These two protein chains interact to form a complex.

Sequence of the first protein:
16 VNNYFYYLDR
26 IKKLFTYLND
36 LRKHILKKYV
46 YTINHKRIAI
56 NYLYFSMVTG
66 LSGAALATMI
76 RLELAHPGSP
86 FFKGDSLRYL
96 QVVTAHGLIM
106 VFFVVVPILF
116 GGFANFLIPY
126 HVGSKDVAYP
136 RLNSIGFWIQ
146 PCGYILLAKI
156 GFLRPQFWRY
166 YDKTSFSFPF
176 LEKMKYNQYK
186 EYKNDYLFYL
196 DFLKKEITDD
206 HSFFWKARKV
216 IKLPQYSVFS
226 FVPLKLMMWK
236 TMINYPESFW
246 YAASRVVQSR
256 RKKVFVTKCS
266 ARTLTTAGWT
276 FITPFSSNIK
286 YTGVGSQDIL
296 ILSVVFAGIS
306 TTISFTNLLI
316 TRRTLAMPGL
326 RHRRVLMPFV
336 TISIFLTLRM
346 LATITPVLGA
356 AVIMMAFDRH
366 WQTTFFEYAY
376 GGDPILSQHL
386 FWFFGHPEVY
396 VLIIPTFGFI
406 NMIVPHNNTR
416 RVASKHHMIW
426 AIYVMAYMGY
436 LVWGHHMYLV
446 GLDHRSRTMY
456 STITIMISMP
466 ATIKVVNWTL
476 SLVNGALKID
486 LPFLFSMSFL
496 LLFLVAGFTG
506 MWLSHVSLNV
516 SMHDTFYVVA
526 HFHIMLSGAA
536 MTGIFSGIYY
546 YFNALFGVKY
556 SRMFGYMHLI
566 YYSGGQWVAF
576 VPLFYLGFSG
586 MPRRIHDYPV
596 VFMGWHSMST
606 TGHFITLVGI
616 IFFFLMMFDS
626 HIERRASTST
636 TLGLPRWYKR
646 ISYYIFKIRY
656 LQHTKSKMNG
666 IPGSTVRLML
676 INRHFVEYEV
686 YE

Interface contacts:
Residue G324 in the first protein contacts residue E88 in the second protein (closest heavy-atom distance 3.3 Å).
Residue W425 in the first protein contacts residue A105 in the second protein (closest heavy-atom distance 4.5 Å).
Residue R450 in the first protein is in contact with residue N122 in the second protein (closest heavy-atom distance 3.1 Å).
Residue D448 in the first protein is in contact with residue Y123 in the second protein (closest heavy-atom distance 2.7 Å).
Residue M461 in the first protein contacts residue C112 in the second protein (closest heavy-atom distance 3.6 Å).
Residue L325 in the first protein is in contact with residue E88 in the second protein (closest heavy-atom distance 4.2 Å).
Residue H327 in the first protein is in contact with residue Q67 in the second protein (closest heavy-atom distance 3.1 Å).
Residue R328 in the first protein interacts with residue M89 in the second protein (closest heavy-atom distance 3.9 Å).
Residue M433 in the first protein contacts residue I108 in the second protein (closest heavy-atom distance 3.6 Å).
Residue M464 in the first protein interacts with residue W107 in the second protein (closest heavy-atom distance 3.7 Å).
Residue M464 in the first protein contacts residue I108 in the second protein (closest heavy-atom distance 3.7 Å).
Residue R450 in the first protein is in contact with residue Y123 in the second protein (closest heavy-atom distance 3.9 Å).
Residue V429 in the first protein is in contact with residue F104 in the second protein (closest heavy-atom distance 4.6 Å).
Residue T457 in the first protein interacts with residue Y115 in the second protein (closest heavy-atom distance 3.9 Å).
Residue R328 in the first protein contacts residue Q94 in the second protein (closest heavy-atom distance 4.0 Å).
Residue R450 in the first protein interacts with residue Y115 in the second protein (closest heavy-atom distance 5.0 Å).
Residue R328 in the first protein contacts residue R91 in the second protein (closest heavy-atom distance 3.6 Å).
Residue M433 in the first protein contacts residue C112 in the second protein (closest heavy-atom distance 3.6 Å).
Residue T453 in the first protein is in contact with residue Y115 in the second protein (closest heavy-atom distance 3.6 Å).
Residue R450 in the first protein is in contact with residue V152 in the second protein (closest heavy-atom distance 3.3 Å).
Residue H327 in the first protein interacts with residue Y90 in the second protein (closest heavy-atom distance 3.4 Å).
Residue V429 in the first protein contacts residue I108 in the second protein (closest heavy-atom distance 3.8 Å).
Residue T453 in the first protein is in contact with residue E154 in the second protein (closest heavy-atom distance 4.8 Å).
Residue M454 in the first protein is in contact with residue V119 in the second protein (closest heavy-atom distance 4.3 Å).
Residue P465 in the first protein interacts with residue F104 in the second protein (closest heavy-atom distance 3.6 Å).
Residue P465 in the first protein contacts residue I108 in the second protein (closest heavy-atom distance 4.2 Å).
Residue W425 in the first protein contacts residue Q94 in the second protein (closest heavy-atom distance 4.2 Å).
Residue R450 in the first protein contacts residue A149 in the second protein (closest heavy-atom distance 3.3 Å).
Residue I468 in the first protein interacts with residue F104 in the second protein (closest heavy-atom distance 3.5 Å).
Residue M461 in the first protein interacts with residue I108 in the second protein (closest heavy-atom distance 3.9 Å).
Residue R328 in the first protein contacts residue E88 in the second protein (closest heavy-atom distance 3.1 Å).
Residue M454 in the first protein contacts residue V116 in the second protein (closest heavy-atom distance 4.6 Å).
Residue I458 in the first protein is in contact with residue V116 in the second protein (closest heavy-atom distance 4.9 Å).
Residue H327 in the first protein is in contact with residue E88 in the second protein (closest heavy-atom distance 3.2 Å).
Residue M464 in the first protein is in contact with residue F104 in the second protein (closest heavy-atom distance 3.7 Å).
Residue R326 in the first protein contacts residue E88 in the second protein (closest heavy-atom distance 3.3 Å).
Residue L436 in the first protein interacts with residue V116 in the second protein (closest heavy-atom distance 4.0 Å).
Residue H421 in the first protein is in contact with residue Q94 in the second protein (closest heavy-atom distance 3.6 Å).
Residue V429 in the first protein interacts with residue A105 in the second protein (closest heavy-atom distance 3.7 Å).
Residue I458 in the first protein interacts with residue C112 in the second protein (closest heavy-atom distance 4.5 Å).
Residue R450 in the first protein interacts with residue V119 in the second protein (closest heavy-atom distance 3.4 Å).
Residue S451 in the first protein is in contact with residue Y123 in the second protein (closest heavy-atom distance 3.6 Å).
Residue H327 in the first protein contacts residue M89 in the second protein (closest heavy-atom distance 4.1 Å).
Residue M461 in the first protein is in contact with residue V111 in the second protein (closest heavy-atom distance 4.1 Å).
Residue R329 in the first protein contacts residue D92 in the second protein (closest heavy-atom distance 4.5 Å).
Residue R450 in the first protein interacts with residue H118 in the second protein (closest heavy-atom distance 3.3 Å).
Residue P323 in the first protein contacts residue E88 in the second protein (closest heavy-atom distance 3.4 Å).
Residue M454 in the first protein interacts with residue Y115 in the second protein (closest heavy-atom distance 3.6 Å).

Sequence of the second protein:
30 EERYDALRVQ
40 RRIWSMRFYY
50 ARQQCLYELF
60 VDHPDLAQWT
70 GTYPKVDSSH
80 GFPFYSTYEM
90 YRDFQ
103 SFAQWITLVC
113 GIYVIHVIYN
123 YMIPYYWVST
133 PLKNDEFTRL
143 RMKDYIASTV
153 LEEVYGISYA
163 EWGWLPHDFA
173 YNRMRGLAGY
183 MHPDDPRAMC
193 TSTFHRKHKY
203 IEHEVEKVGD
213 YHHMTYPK